Sequence of protein 1:
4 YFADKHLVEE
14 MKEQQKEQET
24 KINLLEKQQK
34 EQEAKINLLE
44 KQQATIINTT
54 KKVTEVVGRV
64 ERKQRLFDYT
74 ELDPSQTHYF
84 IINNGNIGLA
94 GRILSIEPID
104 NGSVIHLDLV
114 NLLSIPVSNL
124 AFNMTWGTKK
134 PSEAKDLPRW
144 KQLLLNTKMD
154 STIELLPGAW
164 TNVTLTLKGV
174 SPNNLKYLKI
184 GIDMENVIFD

Residue-level contacts at the interface:
Residue A6 in protein 2 contacts residue F5 in protein 1 (closest heavy-atom distance 3.7 Å).
Residue M14 in protein 2 contacts residue M14 in protein 1 (closest heavy-atom distance 3.8 Å).
Residue L116 in protein 2 interacts with residue L115 in protein 1 (closest heavy-atom distance 3.7 Å).
Residue Q67 in protein 2 is in contact with residue Q67 in protein 1 (closest heavy-atom distance 3.4 Å).
Residue G88 in protein 2 contacts residue N86 in protein 1 (closest heavy-atom distance 2.8 Å).
Residue Q32 in protein 2 interacts with residue Q35 in protein 1 (closest heavy-atom distance 3.2 Å).
Residue I49 in protein 2 contacts residue I49 in protein 1 (closest heavy-atom distance 3.7 Å).
Residue Q46 in protein 2 is in contact with residue L42 in protein 1 (closest heavy-atom distance 3.1 Å).
Residue V60 in protein 2 is in contact with residue V60 in protein 1 (closest heavy-atom distance 3.7 Å).
Residue Q67 in protein 2 interacts with residue V63 in protein 1 (closest heavy-atom distance 2.8 Å).
Residue I118 in protein 2 interacts with residue G161 in protein 1 (closest heavy-atom distance 3.8 Å).
Residue E36 in protein 2 interacts with residue Q35 in protein 1 (closest heavy-atom distance 3.9 Å).
Residue Q21 in protein 2 interacts with residue Q21 in protein 1 (closest heavy-atom distance 3.3 Å).
Residue K15 in protein 2 is in contact with residue L10 in protein 1 (closest heavy-atom distance 3.9 Å).
Residue S117 in protein 2 is in contact with residue L116 in protein 1 (closest heavy-atom distance 3.4 Å).
Residue V63 in protein 2 interacts with residue V63 in protein 1 (closest heavy-atom distance 3.7 Å).
Residue Q35 in protein 2 contacts residue Q35 in protein 1 (closest heavy-atom distance 2.8 Å).
Residue Q18 in protein 2 is in contact with residue Q17 in protein 1 (closest heavy-atom distance 3.3 Å).
Residue Q46 in protein 2 interacts with residue Q46 in protein 1 (closest heavy-atom distance 3.6 Å).
Residue E36 in protein 2 contacts residue K38 in protein 1 (closest heavy-atom distance 3.6 Å).
Residue K15 in protein 2 interacts with residue M14 in protein 1 (closest heavy-atom distance 3.6 Å).
Residue Q18 in protein 2 interacts with residue Q21 in protein 1 (closest heavy-atom distance 3.2 Å).
Residue V11 in protein 2 is in contact with residue L10 in protein 1 (closest heavy-atom distance 3.9 Å).
Residue Q46 in protein 2 interacts with residue Q45 in protein 1 (closest heavy-atom distance 2.3 Å).
Residue V56 in protein 2 is in contact with residue V56 in protein 1 (closest heavy-atom distance 3.9 Å).
Residue F70 in protein 2 is in contact with residue F70 in protein 1 (closest heavy-atom distance 3.6 Å).
Residue D193 in protein 2 is in contact with residue W163 in protein 1 (closest heavy-atom distance 3.5 Å).
Residue I39 in protein 2 interacts with residue Q35 in protein 1 (closest heavy-atom distance 3.8 Å).
Residue E29 in protein 2 contacts residue K24 in protein 1 (closest heavy-atom distance 3.4 Å).
Residue S117 in protein 2 interacts with residue N114 in protein 1 (closest heavy-atom distance 2.6 Å).
Residue N89 in protein 2 is in contact with residue I84 in protein 1 (closest heavy-atom distance 3.3 Å).
Residue S117 in protein 2 contacts residue G161 in protein 1 (closest heavy-atom distance 3.3 Å).
Residue T53 in protein 2 is in contact with residue T52 in protein 1 (closest heavy-atom distance 3.7 Å).
Residue V60 in protein 2 is in contact with residue V59 in protein 1 (closest heavy-atom distance 3.6 Å).
Residue I118 in protein 2 contacts residue L115 in protein 1 (closest heavy-atom distance 3.6 Å).
Residue T57 in protein 2 interacts with residue V56 in protein 1 (closest heavy-atom distance 3.5 Å).
Residue K8 in protein 2 contacts residue F5 in protein 1 (closest heavy-atom distance 3.3 Å).
Residue E43 in protein 2 is in contact with residue L42 in protein 1 (closest heavy-atom distance 3.7 Å).
Residue K8 in protein 2 contacts residue A6 in protein 1 (closest heavy-atom distance 3.9 Å).
Residue T57 in protein 2 is in contact with residue T52 in protein 1 (closest heavy-atom distance 3.8 Å).
Residue E43 in protein 2 contacts residue K38 in protein 1 (closest heavy-atom distance 3.6 Å).
Residue Q18 in protein 2 contacts residue Q18 in protein 1 (closest heavy-atom distance 3.5 Å).
Residue D71 in protein 2 contacts residue K66 in protein 1 (closest heavy-atom distance 2.8 Å).
Residue F192 in protein 2 is in contact with residue I84 in protein 1 (closest heavy-atom distance 3.7 Å).
Residue I118 in protein 2 interacts with residue V113 in protein 1 (closest heavy-atom distance 3.8 Å).
Residue E22 in protein 2 interacts with residue Q21 in protein 1 (closest heavy-atom distance 2.9 Å).
Residue S117 in protein 2 contacts residue L115 in protein 1 (closest heavy-atom distance 3.3 Å).
Residue F192 in protein 2 interacts with residue Y82 in protein 1 (closest heavy-atom distance 3.2 Å).
Residue V11 in protein 2 contacts residue A6 in protein 1 (closest heavy-atom distance 3.6 Å).
Residue Q67 in protein 2 is in contact with residue K66 in protein 1 (closest heavy-atom distance 3.3 Å).
Residue Q32 in protein 2 is in contact with residue Q31 in protein 1 (closest heavy-atom distance 3.1 Å).
Residue K8 in protein 2 is in contact with residue Y4 in protein 1 (closest heavy-atom distance 3.4 Å).
Residue D193 in protein 2 interacts with residue R95 in protein 1 (closest heavy-atom distance 3.7 Å).
Residue E22 in protein 2 interacts with residue K24 in protein 1 (closest heavy-atom distance 3.5 Å).
Residue Q18 in protein 2 contacts residue M14 in protein 1 (closest heavy-atom distance 3.4 Å).
Residue A6 in protein 2 interacts with residue A6 in protein 1 (closest heavy-atom distance 3.1 Å).
Residue I25 in protein 2 interacts with residue Q21 in protein 1 (closest heavy-atom distance 3.7 Å).
Residue E22 in protein 2 contacts residue Q17 in protein 1 (closest heavy-atom distance 2.9 Å).
Residue E64 in protein 2 interacts with residue V59 in protein 1 (closest heavy-atom distance 3.8 Å).
Residue I50 in protein 2 contacts residue I49 in protein 1 (closest heavy-atom distance 3.7 Å).

Sequence of protein 2:
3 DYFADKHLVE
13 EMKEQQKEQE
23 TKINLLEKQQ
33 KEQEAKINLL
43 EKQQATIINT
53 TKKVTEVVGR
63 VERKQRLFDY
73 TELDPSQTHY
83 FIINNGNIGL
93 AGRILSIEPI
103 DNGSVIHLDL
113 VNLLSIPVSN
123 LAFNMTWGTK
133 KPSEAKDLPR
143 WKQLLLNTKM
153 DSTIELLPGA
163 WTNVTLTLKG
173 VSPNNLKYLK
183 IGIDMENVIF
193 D

These two protein chains interact to form a complex.